Sequence of protein 2:
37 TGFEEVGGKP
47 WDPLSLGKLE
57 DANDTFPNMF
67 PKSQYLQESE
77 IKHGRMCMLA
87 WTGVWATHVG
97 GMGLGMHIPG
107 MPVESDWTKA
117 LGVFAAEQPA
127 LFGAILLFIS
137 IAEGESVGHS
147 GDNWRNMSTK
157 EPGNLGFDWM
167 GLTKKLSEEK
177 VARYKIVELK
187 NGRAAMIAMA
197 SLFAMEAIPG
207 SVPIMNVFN

Sequence of protein 1:
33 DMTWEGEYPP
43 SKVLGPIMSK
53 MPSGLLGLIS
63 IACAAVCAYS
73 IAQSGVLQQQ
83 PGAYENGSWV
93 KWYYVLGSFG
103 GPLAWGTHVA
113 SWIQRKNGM

Interface contacts:
Residue M153 in protein 2 contacts residue E39 in protein 1 (closest heavy-atom distance 3.4 Å).
Residue G144 in protein 2 interacts with residue W114 in protein 1 (closest heavy-atom distance 3.6 Å).
Residue H145 in protein 2 interacts with residue R117 in protein 1 (closest heavy-atom distance 3.4 Å).
Residue S146 in protein 2 interacts with residue K118 in protein 1 (closest heavy-atom distance 2.9 Å).
Residue V143 in protein 2 contacts residue W114 in protein 1 (closest heavy-atom distance 5.0 Å).
Residue G144 in protein 2 contacts residue K118 in protein 1 (closest heavy-atom distance 3.9 Å).
Residue R151 in protein 2 contacts residue E39 in protein 1 (closest heavy-atom distance 2.9 Å).
Residue D148 in protein 2 contacts residue E39 in protein 1 (closest heavy-atom distance 4.2 Å).
Residue E141 in protein 2 is in contact with residue R117 in protein 1 (closest heavy-atom distance 4.5 Å).
Residue G144 in protein 2 interacts with residue R117 in protein 1 (closest heavy-atom distance 3.0 Å).
Residue G147 in protein 2 is in contact with residue K118 in protein 1 (closest heavy-atom distance 4.3 Å).
Residue H145 in protein 2 contacts residue K118 in protein 1 (closest heavy-atom distance 3.3 Å).

The following describes two proteins that form a bound complex.